Sequence of protein 1:
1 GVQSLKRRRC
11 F

These two protein chains interact to form a complex.

Sequence of protein 2:
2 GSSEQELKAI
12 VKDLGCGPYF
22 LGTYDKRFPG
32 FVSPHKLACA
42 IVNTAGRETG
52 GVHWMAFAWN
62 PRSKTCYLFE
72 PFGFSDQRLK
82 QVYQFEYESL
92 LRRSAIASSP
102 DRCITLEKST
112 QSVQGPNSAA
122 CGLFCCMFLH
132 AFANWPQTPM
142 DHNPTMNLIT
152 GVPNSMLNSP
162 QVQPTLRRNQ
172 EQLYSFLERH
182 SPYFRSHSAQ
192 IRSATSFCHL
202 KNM

Interface contacts:
Residue C104 in protein 2 interacts with residue R9 in protein 1 (closest heavy-atom distance 3.1 Å).
Residue L107 in protein 2 is in contact with residue R9 in protein 1 (closest heavy-atom distance 4.8 Å).
Residue K109 in protein 2 interacts with residue L5 in protein 1 (closest heavy-atom distance 2.9 Å).
Residue C104 in protein 2 interacts with residue C10 in protein 1 (closest heavy-atom distance 2.1 Å).
Residue E108 in protein 2 contacts residue L5 in protein 1 (closest heavy-atom distance 3.2 Å).
Residue T151 in protein 2 contacts residue G1 in protein 1 (closest heavy-atom distance 3.8 Å).
Residue K109 in protein 2 contacts residue S4 in protein 1 (closest heavy-atom distance 3.1 Å).
Residue R103 in protein 2 contacts residue R9 in protein 1 (closest heavy-atom distance 4.2 Å).
Residue M141 in protein 2 contacts residue S4 in protein 1 (closest heavy-atom distance 4.1 Å).
Residue I105 in protein 2 contacts residue F11 in protein 1 (closest heavy-atom distance 4.5 Å).
Residue Q112 in protein 2 is in contact with residue V2 in protein 1 (closest heavy-atom distance 3.4 Å).
Residue T106 in protein 2 contacts residue R8 in protein 1 (closest heavy-atom distance 4.5 Å).
Residue T106 in protein 2 is in contact with residue R9 in protein 1 (closest heavy-atom distance 4.9 Å).
Residue G152 in protein 2 is in contact with residue V2 in protein 1 (closest heavy-atom distance 4.2 Å).
Residue I105 in protein 2 interacts with residue R8 in protein 1 (closest heavy-atom distance 3.6 Å).
Residue A96 in protein 2 interacts with residue F11 in protein 1 (closest heavy-atom distance 3.5 Å).
Residue R103 in protein 2 contacts residue F11 in protein 1 (closest heavy-atom distance 2.9 Å).
Residue E89 in protein 2 is in contact with residue F11 in protein 1 (closest heavy-atom distance 3.5 Å).
Residue V114 in protein 2 interacts with residue V2 in protein 1 (closest heavy-atom distance 3.4 Å).
Residue N148 in protein 2 interacts with residue G1 in protein 1 (closest heavy-atom distance 4.4 Å).
Residue C104 in protein 2 contacts residue R8 in protein 1 (closest heavy-atom distance 3.8 Å).
Residue R103 in protein 2 interacts with residue C10 in protein 1 (closest heavy-atom distance 3.5 Å).
Residue E108 in protein 2 is in contact with residue K6 in protein 1 (closest heavy-atom distance 3.6 Å).
Residue S110 in protein 2 contacts residue V2 in protein 1 (closest heavy-atom distance 3.3 Å).
Residue T111 in protein 2 is in contact with residue Q3 in protein 1 (closest heavy-atom distance 3.0 Å).
Residue E89 in protein 2 interacts with residue R9 in protein 1 (closest heavy-atom distance 2.8 Å).
Residue L107 in protein 2 contacts residue L5 in protein 1 (closest heavy-atom distance 3.5 Å).
Residue D102 in protein 2 is in contact with residue R8 in protein 1 (closest heavy-atom distance 4.8 Å).
Residue K109 in protein 2 is in contact with residue R7 in protein 1 (closest heavy-atom distance 4.5 Å).
Residue M147 in protein 2 contacts residue V2 in protein 1 (closest heavy-atom distance 4.3 Å).
Residue T106 in protein 2 interacts with residue R7 in protein 1 (closest heavy-atom distance 3.5 Å).
Residue D142 in protein 2 is in contact with residue G1 in protein 1 (closest heavy-atom distance 3.9 Å).
Residue M147 in protein 2 contacts residue G1 in protein 1 (closest heavy-atom distance 2.9 Å).
Residue Q112 in protein 2 interacts with residue G1 in protein 1 (closest heavy-atom distance 3.7 Å).
Residue L107 in protein 2 contacts residue K6 in protein 1 (closest heavy-atom distance 3.2 Å).
Residue D142 in protein 2 is in contact with residue Q3 in protein 1 (closest heavy-atom distance 2.8 Å).
Residue T106 in protein 2 interacts with residue K6 in protein 1 (closest heavy-atom distance 4.1 Å).
Residue D142 in protein 2 interacts with residue V2 in protein 1 (closest heavy-atom distance 3.7 Å).
Residue Y88 in protein 2 contacts residue R7 in protein 1 (closest heavy-atom distance 4.2 Å).
Residue T111 in protein 2 interacts with residue S4 in protein 1 (closest heavy-atom distance 3.9 Å).
Residue D77 in protein 2 interacts with residue R7 in protein 1 (closest heavy-atom distance 2.7 Å).
Residue M141 in protein 2 contacts residue G1 in protein 1 (closest heavy-atom distance 3.5 Å).
Residue S110 in protein 2 is in contact with residue S4 in protein 1 (closest heavy-atom distance 4.2 Å).
Residue L92 in protein 2 interacts with residue F11 in protein 1 (closest heavy-atom distance 4.0 Å).
Residue E108 in protein 2 interacts with residue S4 in protein 1 (closest heavy-atom distance 2.8 Å).
Residue I105 in protein 2 interacts with residue R9 in protein 1 (closest heavy-atom distance 2.8 Å).
Residue L107 in protein 2 is in contact with residue R7 in protein 1 (closest heavy-atom distance 2.8 Å).
Residue K109 in protein 2 interacts with residue Q3 in protein 1 (closest heavy-atom distance 4.2 Å).
Residue I97 in protein 2 contacts residue F11 in protein 1 (closest heavy-atom distance 3.9 Å).
Residue S110 in protein 2 interacts with residue Q3 in protein 1 (closest heavy-atom distance 3.5 Å).
Residue L92 in protein 2 contacts residue R9 in protein 1 (closest heavy-atom distance 3.9 Å).
Residue M141 in protein 2 interacts with residue V2 in protein 1 (closest heavy-atom distance 3.1 Å).
Residue Q112 in protein 2 interacts with residue Q3 in protein 1 (closest heavy-atom distance 3.0 Å).
Residue I150 in protein 2 contacts residue G1 in protein 1 (closest heavy-atom distance 2.7 Å).
Residue R93 in protein 2 is in contact with residue F11 in protein 1 (closest heavy-atom distance 3.5 Å).
Residue G152 in protein 2 contacts residue G1 in protein 1 (closest heavy-atom distance 2.9 Å).
Residue T111 in protein 2 is in contact with residue L5 in protein 1 (closest heavy-atom distance 3.7 Å).
Residue F70 in protein 2 is in contact with residue V2 in protein 1 (closest heavy-atom distance 4.2 Å).
Residue I105 in protein 2 interacts with residue R7 in protein 1 (closest heavy-atom distance 3.7 Å).
Residue V114 in protein 2 contacts residue G1 in protein 1 (closest heavy-atom distance 4.9 Å).